Contacts between the two chains:
Residue K783 in the first protein contacts residue R380 in the second protein (closest heavy-atom distance 3.1 Å).
Residue N598 in the first protein interacts with residue Y285 in the second protein (closest heavy-atom distance 3.3 Å).
Residue T587 in the first protein is in contact with residue P297 in the second protein (closest heavy-atom distance 3.1 Å).
Residue N598 in the first protein is in contact with residue N294 in the second protein (closest heavy-atom distance 3.3 Å).
Residue E558 in the first protein interacts with residue E289 in the second protein (closest heavy-atom distance 3.3 Å).
Residue R590 in the first protein contacts residue I296 in the second protein (closest heavy-atom distance 2.5 Å).
Residue M445 in the first protein is in contact with residue Y283 in the second protein (closest heavy-atom distance 3.3 Å).
Residue E562 in the first protein interacts with residue H190 in the second protein (closest heavy-atom distance 3.3 Å).
Residue Y606 in the first protein interacts with residue Q358 in the second protein (closest heavy-atom distance 3.4 Å).
Residue N652 in the first protein contacts residue L52 in the second protein (closest heavy-atom distance 3.5 Å).
Residue E558 in the first protein is in contact with residue K191 in the second protein (closest heavy-atom distance 3.5 Å).
Residue N448 in the first protein interacts with residue G282 in the second protein (closest heavy-atom distance 3.0 Å).
Residue F444 in the first protein interacts with residue Y283 in the second protein (closest heavy-atom distance 3.3 Å).
Residue T594 in the first protein is in contact with residue N294 in the second protein (closest heavy-atom distance 3.2 Å).
Residue Q424 in the first protein contacts residue L49 in the second protein (closest heavy-atom distance 3.4 Å).
Residue D449 in the first protein interacts with residue P281 in the second protein (closest heavy-atom distance 3.4 Å).
Residue N652 in the first protein is in contact with residue Q50 in the second protein (closest heavy-atom distance 3.0 Å).
Residue E446 in the first protein is in contact with residue Y283 in the second protein (closest heavy-atom distance 3.5 Å).
Residue D780 in the first protein contacts residue R362 in the second protein (closest heavy-atom distance 2.8 Å).
Residue N448 in the first protein contacts residue Y283 in the second protein (closest heavy-atom distance 3.4 Å).
Residue N561 in the first protein interacts with residue D228 in the second protein (closest heavy-atom distance 2.6 Å).
Residue D449 in the first protein interacts with residue P2 in the second protein (closest heavy-atom distance 3.4 Å).
Residue A602 in the first protein interacts with residue M284 in the second protein (closest heavy-atom distance 3.5 Å).
Residue N489 in the first protein is in contact with residue Y72 in the second protein (closest heavy-atom distance 3.2 Å).
Residue I585 in the first protein is in contact with residue Y469 in the second protein (closest heavy-atom distance 3.4 Å).
Residue S605 in the first protein is in contact with residue Y283 in the second protein (closest heavy-atom distance 3.2 Å).
Residue H565 in the first protein contacts residue Y226 in the second protein (closest heavy-atom distance 3.2 Å).
Residue D452 in the first protein interacts with residue P2 in the second protein (closest heavy-atom distance 3.4 Å).
Residue T594 in the first protein interacts with residue S293 in the second protein (closest heavy-atom distance 3.5 Å).
Residue K783 in the first protein contacts residue Q369 in the second protein (closest heavy-atom distance 2.5 Å).
Residue S485 in the first protein contacts residue H76 in the second protein (closest heavy-atom distance 3.4 Å).
Residue H592 in the first protein is in contact with residue W377 in the second protein (closest heavy-atom distance 3.4 Å).
Residue H565 in the first protein contacts residue D225 in the second protein (closest heavy-atom distance 3.1 Å).
Residue F591 in the first protein contacts residue N294 in the second protein (closest heavy-atom distance 3.3 Å).
Residue Y606 in the first protein interacts with residue H386 in the second protein (closest heavy-atom distance 3.4 Å).
Residue N448 in the first protein contacts residue S286 in the second protein (closest heavy-atom distance 2.8 Å).
Residue F591 in the first protein interacts with residue S346 in the second protein (closest heavy-atom distance 3.5 Å).
Residue I484 in the first protein is in contact with residue H76 in the second protein (closest heavy-atom distance 3.1 Å).
Residue Y437 in the first protein interacts with residue N45 in the second protein (closest heavy-atom distance 3.5 Å).
Residue S588 in the first protein interacts with residue P297 in the second protein (closest heavy-atom distance 3.4 Å).
Residue K650 in the first protein is in contact with residue E51 in the second protein (closest heavy-atom distance 2.9 Å).
Residue E446 in the first protein interacts with residue K388 in the second protein (closest heavy-atom distance 3.3 Å).
Residue S486 in the first protein contacts residue H76 in the second protein (closest heavy-atom distance 3.5 Å).
Residue H565 in the first protein contacts residue S185 in the second protein (closest heavy-atom distance 3.1 Å).
Residue F651 in the first protein is in contact with residue Q50 in the second protein (closest heavy-atom distance 3.2 Å).
Residue K440 in the first protein contacts residue Y283 in the second protein (closest heavy-atom distance 3.5 Å).
Residue E610 in the first protein contacts residue Y283 in the second protein (closest heavy-atom distance 2.4 Å).
Residue Q595 in the first protein interacts with residue N294 in the second protein (closest heavy-atom distance 3.3 Å).
Residue D452 in the first protein contacts residue S286 in the second protein (closest heavy-atom distance 2.3 Å).
Residue R590 in the first protein contacts residue S293 in the second protein (closest heavy-atom distance 2.4 Å).
Residue N566 in the first protein contacts residue G189 in the second protein (closest heavy-atom distance 3.5 Å).
Residue E599 in the first protein is in contact with residue V382 in the second protein (closest heavy-atom distance 3.1 Å).
Residue E491 in the first protein contacts residue Y72 in the second protein (closest heavy-atom distance 3.5 Å).
Residue E599 in the first protein is in contact with residue L383 in the second protein (closest heavy-atom distance 3.4 Å).
Residue N554 in the first protein contacts residue S290 in the second protein (closest heavy-atom distance 3.1 Å).
Residue I484 in the first protein contacts residue D157 in the second protein (closest heavy-atom distance 3.3 Å).
Residue F433 in the first protein contacts residue N45 in the second protein (closest heavy-atom distance 3.2 Å).
Residue E446 in the first protein is in contact with residue G282 in the second protein (closest heavy-atom distance 3.0 Å).
Residue E558 in the first protein contacts residue L193 in the second protein (closest heavy-atom distance 3.6 Å).
Residue R547 in the first protein contacts residue Y283 in the second protein (closest heavy-atom distance 2.8 Å).

Sequence of the second protein:
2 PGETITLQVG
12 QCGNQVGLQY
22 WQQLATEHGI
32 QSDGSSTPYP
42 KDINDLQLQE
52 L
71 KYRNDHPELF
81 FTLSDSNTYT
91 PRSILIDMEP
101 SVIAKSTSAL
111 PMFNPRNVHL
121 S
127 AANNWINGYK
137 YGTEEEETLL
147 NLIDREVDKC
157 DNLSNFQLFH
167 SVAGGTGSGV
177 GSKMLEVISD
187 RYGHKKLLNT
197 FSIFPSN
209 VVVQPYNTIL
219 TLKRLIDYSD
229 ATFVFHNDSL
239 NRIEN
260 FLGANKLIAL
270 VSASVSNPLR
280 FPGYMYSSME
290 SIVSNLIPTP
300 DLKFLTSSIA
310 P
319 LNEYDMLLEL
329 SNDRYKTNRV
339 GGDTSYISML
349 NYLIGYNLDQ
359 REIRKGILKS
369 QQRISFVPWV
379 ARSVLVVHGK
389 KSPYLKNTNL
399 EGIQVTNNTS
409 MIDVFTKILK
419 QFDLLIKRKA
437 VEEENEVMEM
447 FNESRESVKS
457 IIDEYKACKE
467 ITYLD

The following describes two proteins that form a bound complex.

Sequence of the first protein:
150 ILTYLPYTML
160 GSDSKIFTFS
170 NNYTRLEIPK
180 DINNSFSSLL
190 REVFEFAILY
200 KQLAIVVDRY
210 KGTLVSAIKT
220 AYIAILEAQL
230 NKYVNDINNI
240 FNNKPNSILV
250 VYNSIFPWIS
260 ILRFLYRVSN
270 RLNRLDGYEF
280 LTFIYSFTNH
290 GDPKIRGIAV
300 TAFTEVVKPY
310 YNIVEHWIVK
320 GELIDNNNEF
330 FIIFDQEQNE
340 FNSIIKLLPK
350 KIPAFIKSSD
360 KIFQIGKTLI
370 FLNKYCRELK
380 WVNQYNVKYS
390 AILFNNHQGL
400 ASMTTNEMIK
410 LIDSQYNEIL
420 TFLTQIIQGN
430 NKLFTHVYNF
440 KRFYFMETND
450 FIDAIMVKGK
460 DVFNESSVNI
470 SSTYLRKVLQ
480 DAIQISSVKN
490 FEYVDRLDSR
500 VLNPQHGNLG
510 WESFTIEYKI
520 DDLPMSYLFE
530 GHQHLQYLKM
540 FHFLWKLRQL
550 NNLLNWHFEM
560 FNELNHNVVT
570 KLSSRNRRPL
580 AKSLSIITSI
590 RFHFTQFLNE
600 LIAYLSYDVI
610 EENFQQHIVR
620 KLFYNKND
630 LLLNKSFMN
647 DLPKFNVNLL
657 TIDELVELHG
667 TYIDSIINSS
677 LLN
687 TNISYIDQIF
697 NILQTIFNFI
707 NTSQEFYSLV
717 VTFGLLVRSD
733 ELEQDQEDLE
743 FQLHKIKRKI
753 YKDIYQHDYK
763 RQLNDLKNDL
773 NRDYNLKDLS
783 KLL